Sequence of chain B:
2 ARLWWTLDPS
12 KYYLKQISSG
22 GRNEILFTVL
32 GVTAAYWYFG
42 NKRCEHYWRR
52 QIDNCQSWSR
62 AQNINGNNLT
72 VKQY

Contacts between the two chains:
Residue A68 in chain A interacts with residue E25 in chain B (closest heavy-atom distance 3.7 Å).
Residue S51 in chain A interacts with residue L15 in chain B (closest heavy-atom distance 3.2 Å).
Residue V72 in chain A is in contact with residue I26 in chain B (closest heavy-atom distance 3.6 Å).
Residue Y52 in chain A is in contact with residue R23 in chain B (closest heavy-atom distance 4.1 Å).
Residue Y98 in chain A is in contact with residue R51 in chain B (closest heavy-atom distance 3.2 Å).
Residue Y52 in chain A interacts with residue G22 in chain B (closest heavy-atom distance 4.0 Å).
Residue S94 in chain A is in contact with residue Y48 in chain B (closest heavy-atom distance 3.2 Å).
Residue L75 in chain A is in contact with residue V33 in chain B (closest heavy-atom distance 4.1 Å).
Residue A47 in chain A interacts with residue R23 in chain B (closest heavy-atom distance 3.0 Å).
Residue A79 in chain A contacts residue V33 in chain B (closest heavy-atom distance 4.0 Å).
Residue S51 in chain A contacts residue P10 in chain B (closest heavy-atom distance 4.0 Å).
Residue L75 in chain A is in contact with residue T29 in chain B (closest heavy-atom distance 3.5 Å).
Residue N45 in chain A interacts with residue Y14 in chain B (closest heavy-atom distance 4.0 Å).
Residue Y98 in chain A interacts with residue W49 in chain B (closest heavy-atom distance 3.9 Å).
Residue I71 in chain A contacts residue I26 in chain B (closest heavy-atom distance 3.8 Å).
Residue V72 in chain A interacts with residue T29 in chain B (closest heavy-atom distance 3.5 Å).
Residue A90 in chain A is in contact with residue Y48 in chain B (closest heavy-atom distance 4.3 Å).
Residue S94 in chain A is in contact with residue W49 in chain B (closest heavy-atom distance 3.7 Å).
Residue V72 in chain A contacts residue E25 in chain B (closest heavy-atom distance 3.4 Å).
Residue R49 in chain A is in contact with residue R23 in chain B (closest heavy-atom distance 3.5 Å).
Residue V50 in chain A is in contact with residue E25 in chain B (closest heavy-atom distance 2.9 Å).
Residue A91 in chain A interacts with residue Y48 in chain B (closest heavy-atom distance 3.3 Å).
Residue V69 in chain A interacts with residue E25 in chain B (closest heavy-atom distance 4.2 Å).
Residue Q44 in chain A contacts residue Y14 in chain B (closest heavy-atom distance 3.6 Å).
Residue W46 in chain A is in contact with residue I18 in chain B (closest heavy-atom distance 3.7 Å).
Residue A79 in chain A is in contact with residue Y37 in chain B (closest heavy-atom distance 4.0 Å).
Residue P48 in chain A is in contact with residue N24 in chain B (closest heavy-atom distance 3.3 Å).
Residue W46 in chain A interacts with residue R23 in chain B (closest heavy-atom distance 3.9 Å).
Residue Y52 in chain A interacts with residue L15 in chain B (closest heavy-atom distance 3.2 Å).
Residue I53 in chain A is in contact with residue L15 in chain B (closest heavy-atom distance 2.9 Å).
Residue E54 in chain A interacts with residue Q17 in chain B (closest heavy-atom distance 2.9 Å).
Residue R49 in chain A contacts residue E25 in chain B (closest heavy-atom distance 2.8 Å).
Residue R49 in chain A is in contact with residue P10 in chain B (closest heavy-atom distance 3.1 Å).
Residue L86 in chain A is in contact with residue R44 in chain B (closest heavy-atom distance 3.6 Å).
Residue Y52 in chain A interacts with residue Q17 in chain B (closest heavy-atom distance 3.3 Å).
Residue N65 in chain A contacts residue G21 in chain B (closest heavy-atom distance 3.6 Å).
Residue I53 in chain A interacts with residue K12 in chain B (closest heavy-atom distance 4.1 Å).
Residue R49 in chain A is in contact with residue L15 in chain B (closest heavy-atom distance 3.6 Å).
Residue N83 in chain A is in contact with residue F40 in chain B (closest heavy-atom distance 3.3 Å).
Residue W46 in chain A contacts residue K16 in chain B (closest heavy-atom distance 4.0 Å).
Residue N83 in chain A contacts residue R44 in chain B (closest heavy-atom distance 4.1 Å).
Residue A90 in chain A interacts with residue R44 in chain B (closest heavy-atom distance 3.6 Å).
Residue N45 in chain A is in contact with residue R23 in chain B (closest heavy-atom distance 2.8 Å).
Residue K93 in chain A interacts with residue W49 in chain B (closest heavy-atom distance 4.0 Å).
Residue W46 in chain A is in contact with residue Q17 in chain B (closest heavy-atom distance 3.1 Å).
Residue A68 in chain A contacts residue I26 in chain B (closest heavy-atom distance 3.5 Å).
Residue K64 in chain A interacts with residue I26 in chain B (closest heavy-atom distance 4.0 Å).
Residue N83 in chain A interacts with residue Y37 in chain B (closest heavy-atom distance 4.0 Å).
Residue R49 in chain A contacts residue Y14 in chain B (closest heavy-atom distance 3.4 Å).
Residue N45 in chain A interacts with residue Y13 in chain B (closest heavy-atom distance 2.8 Å).
Residue Y52 in chain A contacts residue K16 in chain B (closest heavy-atom distance 4.2 Å).
Residue H82 in chain A contacts residue Y37 in chain B (closest heavy-atom distance 3.0 Å).
Residue Y97 in chain A is in contact with residue W49 in chain B (closest heavy-atom distance 3.8 Å).
Residue I53 in chain A contacts residue Q17 in chain B (closest heavy-atom distance 2.4 Å).
Residue P48 in chain A contacts residue F28 in chain B (closest heavy-atom distance 3.8 Å).
Residue I76 in chain A interacts with residue T29 in chain B (closest heavy-atom distance 4.3 Å).
Residue D87 in chain A contacts residue R44 in chain B (closest heavy-atom distance 2.5 Å).
Residue D87 in chain A contacts residue Y48 in chain B (closest heavy-atom distance 3.8 Å).
Residue N65 in chain A is in contact with residue G22 in chain B (closest heavy-atom distance 3.1 Å).
Residue Y98 in chain A interacts with residue R50 in chain B (closest heavy-atom distance 4.0 Å).

Sequence of chain A:
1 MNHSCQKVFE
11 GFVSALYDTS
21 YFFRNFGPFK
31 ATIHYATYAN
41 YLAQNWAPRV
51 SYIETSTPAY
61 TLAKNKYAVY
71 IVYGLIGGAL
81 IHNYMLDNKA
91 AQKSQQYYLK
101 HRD

The following describes two proteins that form a bound complex.